Residue-level contacts at the interface:
Residue F3 in the second protein interacts with residue F5 in the first protein (closest heavy-atom distance 3.4 Å).
Residue F3 in the second protein contacts residue W143 in the first protein (closest heavy-atom distance 3.4 Å).
Residue V77 in the second protein interacts with residue W143 in the first protein (closest heavy-atom distance 4.1 Å).
Residue I86 in the second protein is in contact with residue W143 in the first protein (closest heavy-atom distance 4.4 Å).
Residue F3 in the second protein is in contact with residue P7 in the first protein (closest heavy-atom distance 3.7 Å).
Residue I86 in the second protein interacts with residue W144 in the first protein (closest heavy-atom distance 3.2 Å).
Residue A88 in the second protein interacts with residue R162 in the first protein (closest heavy-atom distance 4.0 Å).
Residue T92 in the second protein contacts residue T154 in the first protein (closest heavy-atom distance 3.8 Å).
Residue A1 in the second protein contacts residue E6 in the first protein (closest heavy-atom distance 4.1 Å).
Residue A88 in the second protein contacts residue W220 in the first protein (closest heavy-atom distance 3.3 Å).
Residue Y44 in the second protein interacts with residue M142 in the first protein (closest heavy-atom distance 4.2 Å).
Residue I89 in the second protein contacts residue R162 in the first protein (closest heavy-atom distance 4.4 Å).
Residue Y44 in the second protein interacts with residue W143 in the first protein (closest heavy-atom distance 3.2 Å).
Residue I89 in the second protein is in contact with residue W220 in the first protein (closest heavy-atom distance 3.6 Å).
Residue A88 in the second protein contacts residue W144 in the first protein (closest heavy-atom distance 4.3 Å).
Residue L84 in the second protein contacts residue W143 in the first protein (closest heavy-atom distance 3.3 Å).
Residue E91 in the second protein is in contact with residue T154 in the first protein (closest heavy-atom distance 3.6 Å).
Residue A90 in the second protein contacts residue T154 in the first protein (closest heavy-atom distance 3.4 Å).
Residue L76 in the second protein is in contact with residue L76 in the first protein (closest heavy-atom distance 4.3 Å).
Residue P43 in the second protein interacts with residue L76 in the first protein (closest heavy-atom distance 4.2 Å).
Residue P43 in the second protein contacts residue H74 in the first protein (closest heavy-atom distance 3.4 Å).
Residue A1 in the second protein interacts with residue E145 in the first protein (closest heavy-atom distance 4.9 Å).
Residue I86 in the second protein interacts with residue E145 in the first protein (closest heavy-atom distance 3.8 Å).
Residue A88 in the second protein is in contact with residue R198 in the first protein (closest heavy-atom distance 3.0 Å).
Residue D36 in the second protein contacts residue I155 in the first protein (closest heavy-atom distance 4.5 Å).
Residue A88 in the second protein interacts with residue L200 in the first protein (closest heavy-atom distance 3.9 Å).
Residue K87 in the second protein interacts with residue R198 in the first protein (closest heavy-atom distance 2.9 Å).
Residue V77 in the second protein contacts residue F5 in the first protein (closest heavy-atom distance 3.7 Å).
Residue K4 in the second protein is in contact with residue F5 in the first protein (closest heavy-atom distance 3.9 Å).
Residue I89 in the second protein is in contact with residue R153 in the first protein (closest heavy-atom distance 3.6 Å).
Residue D2 in the second protein interacts with residue E6 in the first protein (closest heavy-atom distance 4.8 Å).
Residue R83 in the second protein is in contact with residue W143 in the first protein (closest heavy-atom distance 3.7 Å).
Residue E42 in the second protein contacts residue T46 in the first protein (closest heavy-atom distance 4.4 Å).
Residue E42 in the second protein is in contact with residue N270 in the first protein (closest heavy-atom distance 3.1 Å).
Residue L76 in the second protein is in contact with residue F5 in the first protein (closest heavy-atom distance 4.2 Å).
Residue T92 in the second protein interacts with residue E156 in the first protein (closest heavy-atom distance 3.3 Å).
Residue A88 in the second protein interacts with residue R153 in the first protein (closest heavy-atom distance 4.0 Å).
Residue A90 in the second protein contacts residue G152 in the first protein (closest heavy-atom distance 3.9 Å).
Residue P43 in the second protein interacts with residue K47 in the first protein (closest heavy-atom distance 4.7 Å).
Residue R83 in the second protein is in contact with residue W144 in the first protein (closest heavy-atom distance 4.4 Å).
Residue P43 in the second protein contacts residue T46 in the first protein (closest heavy-atom distance 2.6 Å).
Residue A1 in the second protein contacts residue K205 in the first protein (closest heavy-atom distance 4.2 Å).
Residue A90 in the second protein contacts residue R153 in the first protein (closest heavy-atom distance 2.9 Å).
Residue I86 in the second protein contacts residue L200 in the first protein (closest heavy-atom distance 4.2 Å).
Residue K87 in the second protein interacts with residue D147 in the first protein (closest heavy-atom distance 4.5 Å).
Residue I89 in the second protein contacts residue I155 in the first protein (closest heavy-atom distance 3.6 Å).
Residue A90 in the second protein contacts residue I155 in the first protein (closest heavy-atom distance 4.3 Å).
Residue I89 in the second protein is in contact with residue N160 in the first protein (closest heavy-atom distance 4.3 Å).
Residue I89 in the second protein interacts with residue D265 in the first protein (closest heavy-atom distance 4.6 Å).
Residue I86 in the second protein interacts with residue D147 in the first protein (closest heavy-atom distance 3.8 Å).
Residue P43 in the second protein contacts residue M142 in the first protein (closest heavy-atom distance 3.9 Å).
Residue Y44 in the second protein contacts residue T46 in the first protein (closest heavy-atom distance 4.6 Å).
Residue I86 in the second protein contacts residue K146 in the first protein (closest heavy-atom distance 4.6 Å).
Residue F3 in the second protein contacts residue P141 in the first protein (closest heavy-atom distance 4.2 Å).
Residue E42 in the second protein interacts with residue K47 in the first protein (closest heavy-atom distance 2.8 Å).
Residue F5 in the second protein is in contact with residue F5 in the first protein (closest heavy-atom distance 3.6 Å).
Residue T92 in the second protein is in contact with residue I155 in the first protein (closest heavy-atom distance 4.2 Å).
Residue D2 in the second protein contacts residue K4 in the first protein (closest heavy-atom distance 2.6 Å).
Residue L76 in the second protein interacts with residue T46 in the first protein (closest heavy-atom distance 4.9 Å).
Residue I89 in the second protein contacts residue T154 in the first protein (closest heavy-atom distance 4.0 Å).

The following describes two proteins that form a bound complex.

Sequence of the first protein:
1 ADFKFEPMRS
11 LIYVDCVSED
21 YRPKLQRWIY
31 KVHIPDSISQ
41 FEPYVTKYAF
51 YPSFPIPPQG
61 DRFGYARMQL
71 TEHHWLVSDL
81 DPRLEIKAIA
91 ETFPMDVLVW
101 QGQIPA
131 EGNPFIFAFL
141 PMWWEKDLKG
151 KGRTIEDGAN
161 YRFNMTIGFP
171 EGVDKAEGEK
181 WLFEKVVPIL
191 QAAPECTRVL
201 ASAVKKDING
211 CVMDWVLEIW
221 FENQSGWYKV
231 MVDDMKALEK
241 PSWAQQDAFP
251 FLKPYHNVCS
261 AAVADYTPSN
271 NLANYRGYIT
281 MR

Sequence of the second protein:
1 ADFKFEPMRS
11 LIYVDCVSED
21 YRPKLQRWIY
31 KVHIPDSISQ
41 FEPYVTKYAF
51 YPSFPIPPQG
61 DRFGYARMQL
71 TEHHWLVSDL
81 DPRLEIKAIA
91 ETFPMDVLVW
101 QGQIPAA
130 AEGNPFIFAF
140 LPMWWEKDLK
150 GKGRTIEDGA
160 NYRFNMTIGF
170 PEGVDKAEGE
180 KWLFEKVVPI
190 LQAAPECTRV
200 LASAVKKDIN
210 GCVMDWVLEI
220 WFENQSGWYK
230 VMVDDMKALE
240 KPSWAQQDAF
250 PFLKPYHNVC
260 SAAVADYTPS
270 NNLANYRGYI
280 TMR